Sequence of chain B:
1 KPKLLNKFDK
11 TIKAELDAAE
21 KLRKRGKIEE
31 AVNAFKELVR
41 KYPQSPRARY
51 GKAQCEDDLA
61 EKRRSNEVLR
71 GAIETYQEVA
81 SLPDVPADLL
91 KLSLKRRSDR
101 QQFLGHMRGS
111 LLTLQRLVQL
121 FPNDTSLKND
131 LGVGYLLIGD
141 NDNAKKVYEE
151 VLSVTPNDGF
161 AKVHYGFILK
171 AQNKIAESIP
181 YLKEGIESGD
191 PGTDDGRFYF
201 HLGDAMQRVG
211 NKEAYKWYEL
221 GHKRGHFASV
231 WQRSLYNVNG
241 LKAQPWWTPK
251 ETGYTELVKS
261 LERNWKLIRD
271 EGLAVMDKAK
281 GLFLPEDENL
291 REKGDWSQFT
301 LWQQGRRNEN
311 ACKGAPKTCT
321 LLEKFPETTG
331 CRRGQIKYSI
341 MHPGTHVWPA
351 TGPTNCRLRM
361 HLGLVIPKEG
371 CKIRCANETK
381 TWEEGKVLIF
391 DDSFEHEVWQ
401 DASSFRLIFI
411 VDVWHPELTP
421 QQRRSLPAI

This data describes a binding interaction between two proteins.

Residue-level contacts at the interface:
Residue M107 in chain B is in contact with residue L28 in chain A (closest heavy-atom distance 3.7 Å).
Residue H164 in chain B contacts residue Y23 in chain A (closest heavy-atom distance 2.9 Å).
Residue Y236 in chain B interacts with residue T24 in chain A (closest heavy-atom distance 3.4 Å).
Residue G352 in chain B contacts residue L20 in chain A (closest heavy-atom distance 3.8 Å).
Residue R357 in chain B contacts residue K17 in chain A (closest heavy-atom distance 3.0 Å).
Residue G352 in chain B contacts residue D18 in chain A (closest heavy-atom distance 3.5 Å).
Residue R306 in chain B is in contact with residue K15 in chain A (closest heavy-atom distance 3.1 Å).
Residue Y236 in chain B is in contact with residue L20 in chain A (closest heavy-atom distance 3.8 Å).
Residue I429 in chain B is in contact with residue T26 in chain A (closest heavy-atom distance 3.7 Å).
Residue S65 in chain B contacts residue F31 in chain A (closest heavy-atom distance 3.5 Å).
Residue V133 in chain B is in contact with residue Y23 in chain A (closest heavy-atom distance 3.8 Å).
Residue L136 in chain B is in contact with residue Y23 in chain A (closest heavy-atom distance 3.9 Å).
Residue F167 in chain B interacts with residue Y23 in chain A (closest heavy-atom distance 3.6 Å).
Residue N66 in chain B interacts with residue E29 in chain A (closest heavy-atom distance 2.8 Å).
Residue I138 in chain B interacts with residue Q13 in chain A (closest heavy-atom distance 3.2 Å).
Residue R197 in chain B interacts with residue T24 in chain A (closest heavy-atom distance 3.5 Å).
Residue R197 in chain B interacts with residue Y23 in chain A (closest heavy-atom distance 2.8 Å).
Residue A428 in chain B contacts residue T26 in chain A (closest heavy-atom distance 3.7 Å).
Residue Q335 in chain B interacts with residue D18 in chain A (closest heavy-atom distance 3.9 Å).
Residue F103 in chain B contacts residue L28 in chain A (closest heavy-atom distance 3.8 Å).
Residue F167 in chain B contacts residue G21 in chain A (closest heavy-atom distance 3.7 Å).
Residue Q304 in chain B interacts with residue K15 in chain A (closest heavy-atom distance 3.8 Å).
Residue D287 in chain B interacts with residue K17 in chain A (closest heavy-atom distance 2.8 Å).
Residue Q102 in chain B interacts with residue L28 in chain A (closest heavy-atom distance 3.0 Å).
Residue E288 in chain B interacts with residue D18 in chain A (closest heavy-atom distance 2.8 Å).
Residue R64 in chain B interacts with residue F31 in chain A (closest heavy-atom distance 3.4 Å).
Residue H201 in chain B interacts with residue L20 in chain A (closest heavy-atom distance 2.8 Å).
Residue E288 in chain B interacts with residue K17 in chain A (closest heavy-atom distance 3.2 Å).
Residue Q335 in chain B contacts residue K17 in chain A (closest heavy-atom distance 3.5 Å).
Residue L104 in chain B is in contact with residue L28 in chain A (closest heavy-atom distance 3.4 Å).
Residue L136 in chain B is in contact with residue N12 in chain A (closest heavy-atom distance 3.1 Å).
Residue A60 in chain B interacts with residue F31 in chain A (closest heavy-atom distance 3.5 Å).
Residue R359 in chain B contacts residue D18 in chain A (closest heavy-atom distance 2.9 Å).
Residue L104 in chain B contacts residue G30 in chain A (closest heavy-atom distance 3.8 Å).
Residue E288 in chain B is in contact with residue C16 in chain A (closest heavy-atom distance 3.8 Å).
Residue E61 in chain B contacts residue F31 in chain A (closest heavy-atom distance 3.8 Å).
Residue G139 in chain B is in contact with residue N12 in chain A (closest heavy-atom distance 3.6 Å).
Residue G105 in chain B contacts residue L28 in chain A (closest heavy-atom distance 3.5 Å).
Residue P353 in chain B contacts residue L20 in chain A (closest heavy-atom distance 3.5 Å).
Residue L290 in chain B is in contact with residue D18 in chain A (closest heavy-atom distance 3.7 Å).
Residue L137 in chain B is in contact with residue T24 in chain A (closest heavy-atom distance 3.7 Å).
Residue L137 in chain B is in contact with residue N12 in chain A (closest heavy-atom distance 3.0 Å).
Residue I429 in chain B interacts with residue C16 in chain A (closest heavy-atom distance 3.6 Å).
Residue F103 in chain B is in contact with residue G30 in chain A (closest heavy-atom distance 3.1 Å).
Residue N66 in chain B contacts residue G30 in chain A (closest heavy-atom distance 3.4 Å).
Residue L235 in chain B interacts with residue L20 in chain A (closest heavy-atom distance 3.9 Å).
Residue Q298 in chain B contacts residue D18 in chain A (closest heavy-atom distance 3.1 Å).
Residue P353 in chain B is in contact with residue G19 in chain A (closest heavy-atom distance 3.6 Å).
Residue Q303 in chain B contacts residue K15 in chain A (closest heavy-atom distance 3.1 Å).
Residue F200 in chain B interacts with residue L20 in chain A (closest heavy-atom distance 3.6 Å).
Residue F167 in chain B interacts with residue E22 in chain A (closest heavy-atom distance 3.7 Å).
Residue T351 in chain B interacts with residue G19 in chain A (closest heavy-atom distance 3.8 Å).
Residue K337 in chain B contacts residue D18 in chain A (closest heavy-atom distance 2.8 Å).
Residue Y236 in chain B is in contact with residue T26 in chain A (closest heavy-atom distance 3.9 Å).
Residue N66 in chain B interacts with residue F31 in chain A (closest heavy-atom distance 2.8 Å).
Residue Y236 in chain B interacts with residue C25 in chain A (closest heavy-atom distance 2.9 Å).
Residue F103 in chain B contacts residue F31 in chain A (closest heavy-atom distance 3.8 Å).
Residue T351 in chain B is in contact with residue D18 in chain A (closest heavy-atom distance 3.8 Å).
Residue P353 in chain B is in contact with residue C16 in chain A (closest heavy-atom distance 3.9 Å).
Residue E288 in chain B is in contact with residue G19 in chain A (closest heavy-atom distance 2.9 Å).

Sequence of chain A:
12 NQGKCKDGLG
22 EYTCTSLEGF